Residue-level contacts at the interface:
Residue L181 in chain B is in contact with residue V6 in chain A (closest heavy-atom distance 3.7 Å).
Residue K159 in chain B is in contact with residue E23 in chain A (closest heavy-atom distance 3.2 Å).
Residue L115 in chain B is in contact with residue M9 in chain A (closest heavy-atom distance 3.4 Å).
Residue L174 in chain B contacts residue M9 in chain A (closest heavy-atom distance 4.2 Å).
Residue K236 in chain B contacts residue E8 in chain A (closest heavy-atom distance 2.4 Å).
Residue K35 in chain B interacts with residue E39 in chain A (closest heavy-atom distance 5.0 Å).
Residue M243 in chain B is in contact with residue V5 in chain A (closest heavy-atom distance 4.3 Å).
Residue L174 in chain B is in contact with residue L13 in chain A (closest heavy-atom distance 4.2 Å).
Residue L174 in chain B is in contact with residue I12 in chain A (closest heavy-atom distance 4.6 Å).
Residue R101 in chain B interacts with residue E43 in chain A (closest heavy-atom distance 3.3 Å).
Residue L115 in chain B is in contact with residue L58 in chain A (closest heavy-atom distance 4.2 Å).
Residue L170 in chain B is in contact with residue S16 in chain A (closest heavy-atom distance 3.0 Å).
Residue V111 in chain B interacts with residue L54 in chain A (closest heavy-atom distance 4.7 Å).
Residue L177 in chain B is in contact with residue M9 in chain A (closest heavy-atom distance 3.4 Å).
Residue K236 in chain B is in contact with residue I12 in chain A (closest heavy-atom distance 4.9 Å).
Residue E166 in chain B interacts with residue K19 in chain A (closest heavy-atom distance 3.8 Å).
Residue R101 in chain B contacts residue E39 in chain A (closest heavy-atom distance 3.0 Å).
Residue L177 in chain B contacts residue E8 in chain A (closest heavy-atom distance 4.1 Å).
Residue L115 in chain B contacts residue L54 in chain A (closest heavy-atom distance 3.8 Å).
Residue L181 in chain B contacts residue V5 in chain A (closest heavy-atom distance 4.1 Å).
Residue E42 in chain B contacts residue R46 in chain A (closest heavy-atom distance 3.8 Å).
Residue L181 in chain B contacts residue M9 in chain A (closest heavy-atom distance 3.8 Å).
Residue L115 in chain B contacts residue L13 in chain A (closest heavy-atom distance 4.8 Å).
Residue L181 in chain B interacts with residue I2 in chain A (closest heavy-atom distance 3.7 Å).
Residue L170 in chain B is in contact with residue I12 in chain A (closest heavy-atom distance 3.8 Å).
Residue V111 in chain B is in contact with residue L13 in chain A (closest heavy-atom distance 4.6 Å).
Residue A178 in chain B interacts with residue M9 in chain A (closest heavy-atom distance 4.4 Å).
Residue T173 in chain B interacts with residue I12 in chain A (closest heavy-atom distance 3.5 Å).
Residue L177 in chain B interacts with residue I12 in chain A (closest heavy-atom distance 3.7 Å).
Residue L177 in chain B interacts with residue V5 in chain A (closest heavy-atom distance 3.9 Å).

Sequence of chain A:
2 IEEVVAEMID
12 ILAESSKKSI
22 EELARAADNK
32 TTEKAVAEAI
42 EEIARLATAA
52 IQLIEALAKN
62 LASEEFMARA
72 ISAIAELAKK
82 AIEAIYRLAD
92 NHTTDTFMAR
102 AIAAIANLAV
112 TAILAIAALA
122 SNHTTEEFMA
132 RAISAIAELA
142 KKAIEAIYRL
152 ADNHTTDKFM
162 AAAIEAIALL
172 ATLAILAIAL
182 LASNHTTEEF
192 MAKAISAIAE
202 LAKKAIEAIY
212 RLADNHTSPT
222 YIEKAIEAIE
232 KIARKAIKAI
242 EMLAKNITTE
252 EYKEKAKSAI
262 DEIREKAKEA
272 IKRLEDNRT

Sequence of chain B:
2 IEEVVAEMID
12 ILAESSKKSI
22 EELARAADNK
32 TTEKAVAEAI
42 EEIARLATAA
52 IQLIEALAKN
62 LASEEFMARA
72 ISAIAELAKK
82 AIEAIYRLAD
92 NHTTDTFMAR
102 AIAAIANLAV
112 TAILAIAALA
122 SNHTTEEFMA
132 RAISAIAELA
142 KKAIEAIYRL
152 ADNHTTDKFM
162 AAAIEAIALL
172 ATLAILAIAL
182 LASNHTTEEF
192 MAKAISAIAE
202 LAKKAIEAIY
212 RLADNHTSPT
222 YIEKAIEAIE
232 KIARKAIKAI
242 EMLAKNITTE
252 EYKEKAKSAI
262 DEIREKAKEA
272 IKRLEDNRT

This data describes a binding interaction between two proteins.